This data describes a binding interaction between two proteins.

Contacts between the two chains:
Residue Y81 in chain B interacts with residue A56 in chain A (closest heavy-atom distance 3.8 Å).
Residue L106 in chain B interacts with residue L26 in chain A (closest heavy-atom distance 4.0 Å).
Residue V82 in chain B contacts residue L60 in chain A (closest heavy-atom distance 4.0 Å).
Residue L88 in chain B is in contact with residue L40 in chain A (closest heavy-atom distance 4.2 Å).
Residue Y81 in chain B is in contact with residue I58 in chain A (closest heavy-atom distance 3.0 Å).
Residue Y81 in chain B contacts residue L60 in chain A (closest heavy-atom distance 4.8 Å).
Residue Y81 in chain B contacts residue P57 in chain A (closest heavy-atom distance 3.5 Å).
Residue L92 in chain B is in contact with residue L40 in chain A (closest heavy-atom distance 4.1 Å).

Sequence of chain A:
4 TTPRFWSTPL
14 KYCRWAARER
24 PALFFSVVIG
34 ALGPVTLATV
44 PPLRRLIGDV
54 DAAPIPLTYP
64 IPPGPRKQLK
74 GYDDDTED

Sequence of chain B:
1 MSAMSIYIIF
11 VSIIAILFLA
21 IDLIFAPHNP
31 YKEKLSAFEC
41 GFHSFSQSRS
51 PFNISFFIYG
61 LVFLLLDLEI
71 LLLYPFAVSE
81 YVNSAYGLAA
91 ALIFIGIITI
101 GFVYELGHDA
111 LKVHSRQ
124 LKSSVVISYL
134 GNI